Residue-level contacts at the interface:
Residue Q329 in protein 1 contacts residue I82 in protein 2 (closest heavy-atom distance 4.6 Å).

Sequence of protein 2:
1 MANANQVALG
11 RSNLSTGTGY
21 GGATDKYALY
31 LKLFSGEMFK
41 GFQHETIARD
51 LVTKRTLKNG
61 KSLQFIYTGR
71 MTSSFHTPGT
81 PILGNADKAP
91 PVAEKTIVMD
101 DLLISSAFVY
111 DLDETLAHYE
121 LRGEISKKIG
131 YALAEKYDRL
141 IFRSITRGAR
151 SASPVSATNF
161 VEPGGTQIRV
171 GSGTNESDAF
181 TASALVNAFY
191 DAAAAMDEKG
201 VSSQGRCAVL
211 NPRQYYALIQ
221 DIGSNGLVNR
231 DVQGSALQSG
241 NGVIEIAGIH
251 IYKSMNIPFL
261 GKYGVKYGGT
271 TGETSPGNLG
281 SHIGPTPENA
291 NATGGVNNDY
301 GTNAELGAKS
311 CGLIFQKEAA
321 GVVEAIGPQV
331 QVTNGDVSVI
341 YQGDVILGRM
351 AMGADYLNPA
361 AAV

Sequence of protein 1:
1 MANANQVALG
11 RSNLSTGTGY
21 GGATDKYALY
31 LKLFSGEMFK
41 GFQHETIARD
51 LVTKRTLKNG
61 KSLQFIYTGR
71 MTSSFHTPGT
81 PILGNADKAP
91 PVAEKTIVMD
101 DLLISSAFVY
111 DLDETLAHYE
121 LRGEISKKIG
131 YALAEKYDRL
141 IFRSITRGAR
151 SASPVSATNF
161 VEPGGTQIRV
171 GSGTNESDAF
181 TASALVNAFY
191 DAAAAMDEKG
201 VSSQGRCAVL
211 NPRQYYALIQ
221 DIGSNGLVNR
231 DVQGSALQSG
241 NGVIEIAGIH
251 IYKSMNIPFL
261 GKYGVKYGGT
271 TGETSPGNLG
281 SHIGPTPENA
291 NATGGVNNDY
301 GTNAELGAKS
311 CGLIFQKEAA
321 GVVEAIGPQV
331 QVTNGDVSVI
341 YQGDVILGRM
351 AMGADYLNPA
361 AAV

The following describes two proteins that form a bound complex.